Residue-level contacts at the interface:
Residue I499 in protein 1 contacts residue F187 in protein 2 (closest heavy-atom distance 4.3 Å).
Residue V591 in protein 1 contacts residue V193 in protein 2 (closest heavy-atom distance 4.5 Å).
Residue V591 in protein 1 is in contact with residue E192 in protein 2 (closest heavy-atom distance 3.3 Å).
Residue Y504 in protein 1 is in contact with residue W540 in protein 2 (closest heavy-atom distance 4.1 Å).
Residue Y504 in protein 1 interacts with residue Y504 in protein 2 (closest heavy-atom distance 3.5 Å).
Residue Q535 in protein 1 is in contact with residue T185 in protein 2 (closest heavy-atom distance 4.6 Å).
Residue I499 in protein 1 interacts with residue Q252 in protein 2 (closest heavy-atom distance 4.3 Å).
Residue P562 in protein 1 contacts residue F509 in protein 2 (closest heavy-atom distance 4.1 Å).
Residue N501 in protein 1 contacts residue F187 in protein 2 (closest heavy-atom distance 4.2 Å).
Residue N501 in protein 1 is in contact with residue A131 in protein 2 (closest heavy-atom distance 3.7 Å).
Residue Q537 in protein 1 is in contact with residue T185 in protein 2 (closest heavy-atom distance 4.5 Å).
Residue Y503 in protein 1 interacts with residue P527 in protein 2 (closest heavy-atom distance 3.4 Å).
Residue N501 in protein 1 contacts residue R134 in protein 2 (closest heavy-atom distance 4.0 Å).
Residue N538 in protein 1 interacts with residue D194 in protein 2 (closest heavy-atom distance 3.0 Å).
Residue Y503 in protein 1 contacts residue T529 in protein 2 (closest heavy-atom distance 4.2 Å).
Residue N589 in protein 1 contacts residue Q252 in protein 2 (closest heavy-atom distance 3.1 Å).
Residue F594 in protein 1 interacts with residue V324 in protein 2 (closest heavy-atom distance 4.5 Å).
Residue P562 in protein 1 contacts residue V560 in protein 2 (closest heavy-atom distance 3.9 Å).
Residue Y497 in protein 1 is in contact with residue Q252 in protein 2 (closest heavy-atom distance 3.4 Å).
Residue F594 in protein 1 is in contact with residue Y325 in protein 2 (closest heavy-atom distance 3.6 Å).
Residue P562 in protein 1 is in contact with residue N507 in protein 2 (closest heavy-atom distance 3.6 Å).
Residue Y504 in protein 1 interacts with residue Y503 in protein 2 (closest heavy-atom distance 4.4 Å).
Residue Q537 in protein 1 interacts with residue D194 in protein 2 (closest heavy-atom distance 2.6 Å).
Residue Q537 in protein 1 is in contact with residue G195 in protein 2 (closest heavy-atom distance 4.0 Å).
Residue P572 in protein 1 contacts residue V324 in protein 2 (closest heavy-atom distance 4.0 Å).
Residue Y503 in protein 1 interacts with residue N531 in protein 2 (closest heavy-atom distance 4.6 Å).
Residue Q535 in protein 1 contacts residue D194 in protein 2 (closest heavy-atom distance 4.5 Å).
Residue D536 in protein 1 interacts with residue T185 in protein 2 (closest heavy-atom distance 2.6 Å).
Residue N589 in protein 1 is in contact with residue A253 in protein 2 (closest heavy-atom distance 4.3 Å).
Residue G571 in protein 1 interacts with residue V324 in protein 2 (closest heavy-atom distance 4.7 Å).
Residue G505 in protein 1 interacts with residue N507 in protein 2 (closest heavy-atom distance 3.6 Å).
Residue Q537 in protein 1 interacts with residue N250 in protein 2 (closest heavy-atom distance 3.2 Å).
Residue T502 in protein 1 is in contact with residue A131 in protein 2 (closest heavy-atom distance 3.9 Å).
Residue Y503 in protein 1 is in contact with residue A131 in protein 2 (closest heavy-atom distance 3.9 Å).
Residue N563 in protein 1 contacts residue K523 in protein 2 (closest heavy-atom distance 3.2 Å).
Residue Y504 in protein 1 interacts with residue N507 in protein 2 (closest heavy-atom distance 2.9 Å).
Residue N501 in protein 1 is in contact with residue W132 in protein 2 (closest heavy-atom distance 2.8 Å).
Residue Y504 in protein 1 interacts with residue A530 in protein 2 (closest heavy-atom distance 4.0 Å).
Residue E506 in protein 1 interacts with residue A131 in protein 2 (closest heavy-atom distance 4.2 Å).
Residue N538 in protein 1 contacts residue R134 in protein 2 (closest heavy-atom distance 4.3 Å).
Residue F594 in protein 1 is in contact with residue E192 in protein 2 (closest heavy-atom distance 4.0 Å).
Residue N589 in protein 1 is in contact with residue S254 in protein 2 (closest heavy-atom distance 2.9 Å).
Residue Q593 in protein 1 contacts residue V324 in protein 2 (closest heavy-atom distance 3.6 Å).
Residue V591 in protein 1 interacts with residue R255 in protein 2 (closest heavy-atom distance 4.2 Å).
Residue D536 in protein 1 is in contact with residue D194 in protein 2 (closest heavy-atom distance 3.8 Å).
Residue Y504 in protein 1 contacts residue G505 in protein 2 (closest heavy-atom distance 2.9 Å).
Residue I499 in protein 1 is in contact with residue E192 in protein 2 (closest heavy-atom distance 4.0 Å).
Residue V591 in protein 1 interacts with residue A253 in protein 2 (closest heavy-atom distance 3.8 Å).
Residue Y504 in protein 1 contacts residue E506 in protein 2 (closest heavy-atom distance 3.5 Å).
Residue F594 in protein 1 interacts with residue E191 in protein 2 (closest heavy-atom distance 4.3 Å).
Residue N563 in protein 1 interacts with residue F509 in protein 2 (closest heavy-atom distance 3.8 Å).
Residue L539 in protein 1 interacts with residue Q252 in protein 2 (closest heavy-atom distance 4.2 Å).
Residue N538 in protein 1 interacts with residue F187 in protein 2 (closest heavy-atom distance 3.2 Å).
Residue Q537 in protein 1 interacts with residue T251 in protein 2 (closest heavy-atom distance 3.9 Å).
Residue I499 in protein 1 is in contact with residue A253 in protein 2 (closest heavy-atom distance 4.6 Å).
Residue Q537 in protein 1 is in contact with residue Q252 in protein 2 (closest heavy-atom distance 3.5 Å).
Residue D536 in protein 1 contacts residue N184 in protein 2 (closest heavy-atom distance 3.9 Å).
Residue Y503 in protein 1 interacts with residue L528 in protein 2 (closest heavy-atom distance 4.6 Å).
Residue I499 in protein 1 is in contact with residue D194 in protein 2 (closest heavy-atom distance 3.8 Å).
Residue F594 in protein 1 interacts with residue Q326 in protein 2 (closest heavy-atom distance 4.6 Å).

Sequence of protein 1:
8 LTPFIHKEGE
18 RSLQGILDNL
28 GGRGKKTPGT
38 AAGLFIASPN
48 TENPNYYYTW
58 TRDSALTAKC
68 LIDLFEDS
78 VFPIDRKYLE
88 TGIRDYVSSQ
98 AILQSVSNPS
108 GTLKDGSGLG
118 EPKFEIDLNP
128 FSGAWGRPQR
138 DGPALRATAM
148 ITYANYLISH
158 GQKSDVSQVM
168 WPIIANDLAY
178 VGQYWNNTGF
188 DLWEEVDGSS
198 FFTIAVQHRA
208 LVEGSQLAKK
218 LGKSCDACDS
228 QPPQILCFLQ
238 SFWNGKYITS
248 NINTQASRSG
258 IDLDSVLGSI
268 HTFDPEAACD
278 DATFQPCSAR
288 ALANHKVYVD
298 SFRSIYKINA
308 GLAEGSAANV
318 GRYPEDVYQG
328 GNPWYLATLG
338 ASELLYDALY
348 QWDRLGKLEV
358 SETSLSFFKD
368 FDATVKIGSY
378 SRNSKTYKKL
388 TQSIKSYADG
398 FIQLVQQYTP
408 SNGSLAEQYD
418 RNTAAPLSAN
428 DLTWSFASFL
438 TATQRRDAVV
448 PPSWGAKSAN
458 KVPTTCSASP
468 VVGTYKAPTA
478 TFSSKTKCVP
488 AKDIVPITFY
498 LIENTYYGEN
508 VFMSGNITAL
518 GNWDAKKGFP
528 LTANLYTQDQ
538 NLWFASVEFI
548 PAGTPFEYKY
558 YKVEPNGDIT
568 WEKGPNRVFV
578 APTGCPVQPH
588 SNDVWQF

Sequence of protein 2:
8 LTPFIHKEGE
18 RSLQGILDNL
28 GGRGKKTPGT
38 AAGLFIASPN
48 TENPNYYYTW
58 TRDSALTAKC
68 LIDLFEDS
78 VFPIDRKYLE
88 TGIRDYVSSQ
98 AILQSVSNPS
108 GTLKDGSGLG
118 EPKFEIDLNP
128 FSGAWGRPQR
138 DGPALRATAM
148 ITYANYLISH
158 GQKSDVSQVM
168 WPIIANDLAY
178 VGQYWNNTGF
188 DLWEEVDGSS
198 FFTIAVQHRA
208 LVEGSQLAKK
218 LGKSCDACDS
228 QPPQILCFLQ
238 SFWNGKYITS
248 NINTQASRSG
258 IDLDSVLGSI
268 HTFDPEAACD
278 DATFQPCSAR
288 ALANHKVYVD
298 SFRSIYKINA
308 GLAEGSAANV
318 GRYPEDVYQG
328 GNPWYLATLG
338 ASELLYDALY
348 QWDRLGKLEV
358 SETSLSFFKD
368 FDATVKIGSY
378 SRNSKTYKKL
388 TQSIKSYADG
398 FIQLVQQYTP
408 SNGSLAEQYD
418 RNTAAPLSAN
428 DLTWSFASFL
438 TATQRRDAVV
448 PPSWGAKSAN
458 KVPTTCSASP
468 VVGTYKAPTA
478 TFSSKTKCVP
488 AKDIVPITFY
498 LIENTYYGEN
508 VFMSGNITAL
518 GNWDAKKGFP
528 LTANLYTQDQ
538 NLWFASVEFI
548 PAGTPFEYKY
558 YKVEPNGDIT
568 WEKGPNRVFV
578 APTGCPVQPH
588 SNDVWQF

These two protein chains interact to form a complex.